Residue-level contacts at the interface:
Residue I672 in chain A is in contact with residue F8 in chain B (closest heavy-atom distance 3.6 Å).
Residue G389 in chain A interacts with residue R2 in chain B (closest heavy-atom distance 3.5 Å).
Residue R669 in chain A interacts with residue I5 in chain B (closest heavy-atom distance 3.2 Å).
Residue V447 in chain A is in contact with residue V3 in chain B (closest heavy-atom distance 4.1 Å).
Residue G389 in chain A is in contact with residue D1 in chain B (closest heavy-atom distance 4.3 Å).
Residue F556 in chain A interacts with residue H6 in chain B (closest heavy-atom distance 3.8 Å).
Residue E329 in chain A contacts residue R2 in chain B (closest heavy-atom distance 3.0 Å).
Residue P387 in chain A interacts with residue R2 in chain B (closest heavy-atom distance 3.4 Å).
Residue H568 in chain A interacts with residue R2 in chain B (closest heavy-atom distance 2.6 Å).
Residue Q566 in chain A is in contact with residue Y4 in chain B (closest heavy-atom distance 4.0 Å).
Residue H455 in chain A interacts with residue R2 in chain B (closest heavy-atom distance 3.9 Å).
Residue A388 in chain A is in contact with residue V3 in chain B (closest heavy-atom distance 2.7 Å).
Residue I386 in chain A interacts with residue R2 in chain B (closest heavy-atom distance 3.9 Å).
Residue K670 in chain A contacts residue F8 in chain B (closest heavy-atom distance 2.8 Å).
Residue E508 in chain A contacts residue D1 in chain B (closest heavy-atom distance 4.2 Å).
Residue E508 in chain A is in contact with residue R2 in chain B (closest heavy-atom distance 3.2 Å).
Residue Y318 in chain A interacts with residue R2 in chain B (closest heavy-atom distance 2.9 Å).
Residue P387 in chain A interacts with residue Y4 in chain B (closest heavy-atom distance 3.8 Å).
Residue R669 in chain A contacts residue H6 in chain B (closest heavy-atom distance 3.1 Å).
Residue S668 in chain A is in contact with residue F8 in chain B (closest heavy-atom distance 4.2 Å).
Residue F109 in chain A interacts with residue Y4 in chain B (closest heavy-atom distance 3.6 Å).
Residue P387 in chain A contacts residue V3 in chain B (closest heavy-atom distance 3.7 Å).
Residue Y318 in chain A interacts with residue D1 in chain B (closest heavy-atom distance 3.8 Å).
Residue N545 in chain A interacts with residue H6 in chain B (closest heavy-atom distance 4.4 Å).
Residue M569 in chain A is in contact with residue H6 in chain B (closest heavy-atom distance 3.6 Å).
Residue L413 in chain A interacts with residue I5 in chain B (closest heavy-atom distance 3.6 Å).
Residue A388 in chain A interacts with residue I5 in chain B (closest heavy-atom distance 3.7 Å).
Residue F109 in chain A contacts residue H6 in chain B (closest heavy-atom distance 4.1 Å).
Residue H455 in chain A is in contact with residue D1 in chain B (closest heavy-atom distance 3.4 Å).
Residue H568 in chain A interacts with residue Y4 in chain B (closest heavy-atom distance 3.5 Å).
Residue H568 in chain A contacts residue V3 in chain B (closest heavy-atom distance 4.1 Å).
Residue E316 in chain A interacts with residue R2 in chain B (closest heavy-atom distance 3.5 Å).
Residue I386 in chain A interacts with residue Y4 in chain B (closest heavy-atom distance 3.9 Å).
Residue N391 in chain A contacts residue D1 in chain B (closest heavy-atom distance 2.8 Å).
Residue G385 in chain A is in contact with residue R2 in chain B (closest heavy-atom distance 2.7 Å).
Residue A416 in chain A contacts residue F8 in chain B (closest heavy-atom distance 3.8 Å).
Residue R669 in chain A interacts with residue Y4 in chain B (closest heavy-atom distance 4.0 Å).
Residue V415 in chain A is in contact with residue F8 in chain B (closest heavy-atom distance 4.3 Å).
Residue R669 in chain A contacts residue F8 in chain B (closest heavy-atom distance 3.4 Å).
Residue I390 in chain A interacts with residue R2 in chain B (closest heavy-atom distance 4.3 Å).
Residue F443 in chain A is in contact with residue I5 in chain B (closest heavy-atom distance 3.4 Å).
Residue R548 in chain A is in contact with residue P7 in chain B (closest heavy-atom distance 3.8 Å).
Residue R399 in chain A is in contact with residue D1 in chain B (closest heavy-atom distance 3.4 Å).
Residue A388 in chain A interacts with residue Y4 in chain B (closest heavy-atom distance 4.2 Å).
Residue R572 in chain A interacts with residue H6 in chain B (closest heavy-atom distance 3.6 Å).
Residue V412 in chain A is in contact with residue F8 in chain B (closest heavy-atom distance 3.8 Å).
Residue F381 in chain A interacts with residue R2 in chain B (closest heavy-atom distance 4.0 Å).
Residue I390 in chain A is in contact with residue D1 in chain B (closest heavy-atom distance 3.3 Å).
Residue E507 in chain A interacts with residue D1 in chain B (closest heavy-atom distance 4.1 Å).
Residue H450 in chain A contacts residue R2 in chain B (closest heavy-atom distance 4.0 Å).
Residue L552 in chain A contacts residue P7 in chain B (closest heavy-atom distance 3.9 Å).
Residue A451 in chain A interacts with residue V3 in chain B (closest heavy-atom distance 4.4 Å).
Residue E555 in chain A contacts residue H6 in chain B (closest heavy-atom distance 4.2 Å).
Residue H450 in chain A contacts residue V3 in chain B (closest heavy-atom distance 3.5 Å).
Residue A416 in chain A is in contact with residue P7 in chain B (closest heavy-atom distance 4.3 Å).
Residue G389 in chain A interacts with residue V3 in chain B (closest heavy-atom distance 2.7 Å).
Residue E316 in chain A contacts residue D1 in chain B (closest heavy-atom distance 3.0 Å).
Residue R572 in chain A interacts with residue Y4 in chain B (closest heavy-atom distance 3.0 Å).
Residue N394 in chain A is in contact with residue D1 in chain B (closest heavy-atom distance 2.6 Å).
Residue I392 in chain A is in contact with residue D1 in chain B (closest heavy-atom distance 4.3 Å).

Sequence of chain A:
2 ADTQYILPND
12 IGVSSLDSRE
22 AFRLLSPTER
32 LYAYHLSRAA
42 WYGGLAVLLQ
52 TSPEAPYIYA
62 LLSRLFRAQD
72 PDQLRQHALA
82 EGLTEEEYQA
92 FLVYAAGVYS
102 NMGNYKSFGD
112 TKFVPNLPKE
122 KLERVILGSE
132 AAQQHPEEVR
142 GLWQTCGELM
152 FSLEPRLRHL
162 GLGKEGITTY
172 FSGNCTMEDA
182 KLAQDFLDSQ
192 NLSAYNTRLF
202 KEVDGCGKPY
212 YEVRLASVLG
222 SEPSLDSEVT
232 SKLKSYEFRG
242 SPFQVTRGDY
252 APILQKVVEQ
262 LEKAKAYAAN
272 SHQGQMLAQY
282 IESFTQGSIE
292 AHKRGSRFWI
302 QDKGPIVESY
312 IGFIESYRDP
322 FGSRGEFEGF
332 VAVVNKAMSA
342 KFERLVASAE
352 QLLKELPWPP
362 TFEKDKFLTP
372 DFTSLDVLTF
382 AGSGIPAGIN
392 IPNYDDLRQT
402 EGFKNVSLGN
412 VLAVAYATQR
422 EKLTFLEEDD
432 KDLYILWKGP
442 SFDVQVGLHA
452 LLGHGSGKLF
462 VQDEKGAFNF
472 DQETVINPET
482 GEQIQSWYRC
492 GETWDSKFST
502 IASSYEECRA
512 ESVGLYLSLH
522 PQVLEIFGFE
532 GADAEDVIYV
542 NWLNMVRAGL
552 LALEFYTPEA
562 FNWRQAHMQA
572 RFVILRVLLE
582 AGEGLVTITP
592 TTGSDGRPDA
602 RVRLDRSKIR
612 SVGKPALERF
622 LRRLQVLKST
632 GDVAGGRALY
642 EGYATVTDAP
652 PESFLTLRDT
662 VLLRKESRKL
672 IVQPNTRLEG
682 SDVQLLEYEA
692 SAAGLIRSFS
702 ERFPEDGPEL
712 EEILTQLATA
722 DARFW

These two protein chains interact to form a complex.

Sequence of chain B:
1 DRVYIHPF